Sequence of protein 2:
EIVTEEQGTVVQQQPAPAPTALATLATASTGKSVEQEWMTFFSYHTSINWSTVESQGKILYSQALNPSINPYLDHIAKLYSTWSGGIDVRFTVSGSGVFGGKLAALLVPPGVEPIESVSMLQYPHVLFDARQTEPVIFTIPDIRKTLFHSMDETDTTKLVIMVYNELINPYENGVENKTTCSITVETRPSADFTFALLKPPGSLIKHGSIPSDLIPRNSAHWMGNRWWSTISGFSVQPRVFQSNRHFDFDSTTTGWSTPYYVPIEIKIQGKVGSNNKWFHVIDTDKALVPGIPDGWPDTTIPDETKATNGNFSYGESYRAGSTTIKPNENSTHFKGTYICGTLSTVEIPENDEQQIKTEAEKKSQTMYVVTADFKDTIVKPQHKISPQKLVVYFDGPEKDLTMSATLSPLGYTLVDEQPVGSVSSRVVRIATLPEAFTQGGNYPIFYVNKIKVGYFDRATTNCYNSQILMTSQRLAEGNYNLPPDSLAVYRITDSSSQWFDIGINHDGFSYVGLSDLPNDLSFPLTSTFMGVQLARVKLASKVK

Contacts between the two chains:
Residue E173 in protein 2 is in contact with residue S189 in protein 1 (closest heavy-atom distance 3.5 Å).
Residue Y171 in protein 2 is in contact with residue Y51 in protein 1 (closest heavy-atom distance 3.8 Å).
Residue R138 in protein 2 interacts with residue A137 in protein 1 (closest heavy-atom distance 3.3 Å).
Residue H132 in protein 2 contacts residue E193 in protein 1 (closest heavy-atom distance 2.5 Å).
Residue Q139 in protein 2 contacts residue T140 in protein 1 (closest heavy-atom distance 3.4 Å).
Residue F106 in protein 2 interacts with residue G102 in protein 1 (closest heavy-atom distance 4.1 Å).
Residue F106 in protein 2 is in contact with residue G104 in protein 1 (closest heavy-atom distance 3.5 Å).
Residue Q63 in protein 2 interacts with residue S54 in protein 1 (closest heavy-atom distance 3.8 Å).
Residue Q129 in protein 2 interacts with residue F48 in protein 1 (closest heavy-atom distance 4.2 Å).
Residue L128 in protein 2 interacts with residue S50 in protein 1 (closest heavy-atom distance 4.1 Å).
Residue K109 in protein 2 interacts with residue S101 in protein 1 (closest heavy-atom distance 3.2 Å).
Residue R138 in protein 2 interacts with residue R138 in protein 1 (closest heavy-atom distance 3.0 Å).
Residue D136 in protein 2 contacts residue S101 in protein 1 (closest heavy-atom distance 4.4 Å).
Residue Y130 in protein 2 is in contact with residue Y79 in protein 1 (closest heavy-atom distance 4.2 Å).
Residue P177 in protein 2 contacts residue S103 in protein 1 (closest heavy-atom distance 3.6 Å).
Residue I175 in protein 2 interacts with residue T187 in protein 1 (closest heavy-atom distance 4.1 Å).
Residue Q129 in protein 2 contacts residue P78 in protein 1 (closest heavy-atom distance 3.7 Å).
Residue P177 in protein 2 is in contact with residue Y178 in protein 1 (closest heavy-atom distance 3.8 Å).
Residue R138 in protein 2 is in contact with residue V100 in protein 1 (closest heavy-atom distance 3.6 Å).
Residue G107 in protein 2 interacts with residue G102 in protein 1 (closest heavy-atom distance 3.8 Å).
Residue Q63 in protein 2 is in contact with residue Y51 in protein 1 (closest heavy-atom distance 3.8 Å).
Residue Y171 in protein 2 is in contact with residue T191 in protein 1 (closest heavy-atom distance 3.2 Å).
Residue N172 in protein 2 interacts with residue S101 in protein 1 (closest heavy-atom distance 3.1 Å).
Residue K109 in protein 2 contacts residue T99 in protein 1 (closest heavy-atom distance 3.1 Å).
Residue N172 in protein 2 contacts residue T191 in protein 1 (closest heavy-atom distance 3.2 Å).
Residue G108 in protein 2 interacts with residue S101 in protein 1 (closest heavy-atom distance 3.0 Å).
Residue G107 in protein 2 contacts residue S103 in protein 1 (closest heavy-atom distance 4.1 Å).
Residue R138 in protein 2 interacts with residue S103 in protein 1 (closest heavy-atom distance 4.3 Å).
Residue N172 in protein 2 interacts with residue S189 in protein 1 (closest heavy-atom distance 3.5 Å).
Residue Y130 in protein 2 interacts with residue F48 in protein 1 (closest heavy-atom distance 3.8 Å).
Residue I175 in protein 2 contacts residue S101 in protein 1 (closest heavy-atom distance 4.2 Å).
Residue R138 in protein 2 contacts residue T140 in protein 1 (closest heavy-atom distance 4.3 Å).
Residue V105 in protein 2 is in contact with residue V105 in protein 1 (closest heavy-atom distance 3.8 Å).
Residue R138 in protein 2 interacts with residue Q139 in protein 1 (closest heavy-atom distance 3.2 Å).
Residue K109 in protein 2 interacts with residue T140 in protein 1 (closest heavy-atom distance 3.1 Å).
Residue R151 in protein 2 interacts with residue S36 in protein 1 (closest heavy-atom distance 2.9 Å).
Residue R138 in protein 2 contacts residue G104 in protein 1 (closest heavy-atom distance 3.8 Å).
Residue Q129 in protein 2 is in contact with residue S50 in protein 1 (closest heavy-atom distance 3.7 Å).
Residue H132 in protein 2 contacts residue F49 in protein 1 (closest heavy-atom distance 3.4 Å).
Residue P177 in protein 2 interacts with residue F106 in protein 1 (closest heavy-atom distance 4.1 Å).
Residue L134 in protein 2 interacts with residue R97 in protein 1 (closest heavy-atom distance 3.7 Å).
Residue V105 in protein 2 contacts residue G104 in protein 1 (closest heavy-atom distance 4.0 Å).
Residue L128 in protein 2 is in contact with residue Y51 in protein 1 (closest heavy-atom distance 3.2 Å).
Residue H132 in protein 2 contacts residue R97 in protein 1 (closest heavy-atom distance 4.2 Å).
Residue Y130 in protein 2 interacts with residue F49 in protein 1 (closest heavy-atom distance 4.3 Å).
Residue F106 in protein 2 interacts with residue S103 in protein 1 (closest heavy-atom distance 3.3 Å).
Residue Y171 in protein 2 interacts with residue E193 in protein 1 (closest heavy-atom distance 2.4 Å).
Residue R138 in protein 2 contacts residue G102 in protein 1 (closest heavy-atom distance 2.9 Å).
Residue Q129 in protein 2 contacts residue Y51 in protein 1 (closest heavy-atom distance 3.5 Å).
Residue I175 in protein 2 is in contact with residue F106 in protein 1 (closest heavy-atom distance 4.2 Å).
Residue K109 in protein 2 contacts residue V100 in protein 1 (closest heavy-atom distance 4.2 Å).
Residue G107 in protein 2 interacts with residue S101 in protein 1 (closest heavy-atom distance 4.4 Å).
Residue V125 in protein 2 contacts residue Y51 in protein 1 (closest heavy-atom distance 3.9 Å).
Residue P131 in protein 2 is in contact with residue F48 in protein 1 (closest heavy-atom distance 3.5 Å).
Residue Q129 in protein 2 is in contact with residue Y79 in protein 1 (closest heavy-atom distance 2.7 Å).
Residue Y178 in protein 2 is in contact with residue Y178 in protein 1 (closest heavy-atom distance 2.2 Å).
Residue L134 in protein 2 is in contact with residue E193 in protein 1 (closest heavy-atom distance 3.8 Å).
Residue D136 in protein 2 is in contact with residue T140 in protein 1 (closest heavy-atom distance 3.7 Å).
Residue V105 in protein 2 interacts with residue S103 in protein 1 (closest heavy-atom distance 2.6 Å).
Residue G104 in protein 2 interacts with residue G104 in protein 1 (closest heavy-atom distance 3.3 Å).

These two protein chains interact to form a complex.

Sequence of protein 1:
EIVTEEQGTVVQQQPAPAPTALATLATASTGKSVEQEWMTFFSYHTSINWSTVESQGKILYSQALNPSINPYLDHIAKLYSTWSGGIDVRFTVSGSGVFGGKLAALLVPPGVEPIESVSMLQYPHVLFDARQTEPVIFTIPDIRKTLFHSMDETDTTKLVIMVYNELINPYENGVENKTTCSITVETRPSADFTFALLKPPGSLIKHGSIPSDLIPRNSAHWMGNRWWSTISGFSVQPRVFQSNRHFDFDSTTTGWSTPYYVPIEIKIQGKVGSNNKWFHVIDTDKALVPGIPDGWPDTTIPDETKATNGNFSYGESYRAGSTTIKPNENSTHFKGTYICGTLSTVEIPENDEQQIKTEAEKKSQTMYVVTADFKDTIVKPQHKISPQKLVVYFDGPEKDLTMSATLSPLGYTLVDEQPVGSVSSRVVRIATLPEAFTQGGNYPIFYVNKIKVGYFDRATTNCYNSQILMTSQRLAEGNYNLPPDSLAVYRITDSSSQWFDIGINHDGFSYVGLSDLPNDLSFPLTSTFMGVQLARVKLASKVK